Interface contacts:
Residue Q282 in chain A interacts with residue F16 in chain B (closest heavy-atom distance 3.0 Å).
Residue L234 in chain A is in contact with residue W11 in chain B (closest heavy-atom distance 3.8 Å).
Residue F283 in chain A is in contact with residue F16 in chain B (closest heavy-atom distance 3.5 Å).
Residue E208 in chain A contacts residue S8 in chain B (closest heavy-atom distance 2.9 Å).
Residue M232 in chain A interacts with residue W11 in chain B (closest heavy-atom distance 3.5 Å).
Residue V226 in chain A interacts with residue H7 in chain B (closest heavy-atom distance 4.5 Å).
Residue P235 in chain A interacts with residue L10 in chain B (closest heavy-atom distance 3.8 Å).
Residue T211 in chain A contacts residue K4 in chain B (closest heavy-atom distance 2.7 Å).
Residue I281 in chain A interacts with residue F16 in chain B (closest heavy-atom distance 3.6 Å).
Residue K224 in chain A is in contact with residue L10 in chain B (closest heavy-atom distance 3.6 Å).
Residue A233 in chain A interacts with residue S8 in chain B (closest heavy-atom distance 3.5 Å).
Residue A233 in chain A interacts with residue T9 in chain B (closest heavy-atom distance 2.8 Å).
Residue L234 in chain A is in contact with residue L10 in chain B (closest heavy-atom distance 3.8 Å).
Residue R279 in chain A contacts residue E14 in chain B (closest heavy-atom distance 2.8 Å).
Residue Q284 in chain A interacts with residue S17 in chain B (closest heavy-atom distance 3.5 Å).
Residue E206 in chain A is in contact with residue L10 in chain B (closest heavy-atom distance 3.6 Å).
Residue E209 in chain A contacts residue K4 in chain B (closest heavy-atom distance 3.1 Å).
Residue I280 in chain A interacts with residue P13 in chain B (closest heavy-atom distance 4.0 Å).
Residue M271 in chain A contacts residue G15 in chain B (closest heavy-atom distance 3.7 Å).
Residue F283 in chain A is in contact with residue S17 in chain B (closest heavy-atom distance 3.9 Å).
Residue Q282 in chain A contacts residue G15 in chain B (closest heavy-atom distance 3.5 Å).
Residue P235 in chain A is in contact with residue W11 in chain B (closest heavy-atom distance 3.3 Å).
Residue E208 in chain A interacts with residue T9 in chain B (closest heavy-atom distance 3.5 Å).
Residue H198 in chain A is in contact with residue E6 in chain B (closest heavy-atom distance 4.1 Å).
Residue E208 in chain A is in contact with residue H7 in chain B (closest heavy-atom distance 3.6 Å).
Residue E208 in chain A contacts residue L10 in chain B (closest heavy-atom distance 3.1 Å).
Residue A233 in chain A interacts with residue W11 in chain B (closest heavy-atom distance 2.8 Å).
Residue V226 in chain A contacts residue S8 in chain B (closest heavy-atom distance 4.2 Å).
Residue A233 in chain A is in contact with residue L10 in chain B (closest heavy-atom distance 3.5 Å).
Residue F210 in chain A interacts with residue R5 in chain B (closest heavy-atom distance 3.1 Å).
Residue Q282 in chain A interacts with residue P13 in chain B (closest heavy-atom distance 3.1 Å).
Residue F210 in chain A is in contact with residue S8 in chain B (closest heavy-atom distance 3.8 Å).
Residue M232 in chain A is in contact with residue T9 in chain B (closest heavy-atom distance 3.4 Å).
Residue F210 in chain A is in contact with residue K4 in chain B (closest heavy-atom distance 3.7 Å).
Residue F185 in chain A contacts residue W11 in chain B (closest heavy-atom distance 3.7 Å).
Residue Q284 in chain A is in contact with residue F16 in chain B (closest heavy-atom distance 3.1 Å).
Residue G183 in chain A contacts residue W11 in chain B (closest heavy-atom distance 3.4 Å).
Residue I281 in chain A contacts residue E14 in chain B (closest heavy-atom distance 3.5 Å).
Residue G207 in chain A contacts residue L10 in chain B (closest heavy-atom distance 3.5 Å).
Residue Q282 in chain A contacts residue E14 in chain B (closest heavy-atom distance 3.1 Å).
Residue R279 in chain A interacts with residue F16 in chain B (closest heavy-atom distance 4.4 Å).
Residue N184 in chain A interacts with residue W11 in chain B (closest heavy-atom distance 2.7 Å).
Residue L265 in chain A interacts with residue P13 in chain B (closest heavy-atom distance 4.3 Å).
Residue I281 in chain A contacts residue P13 in chain B (closest heavy-atom distance 3.7 Å).
Residue I280 in chain A is in contact with residue W11 in chain B (closest heavy-atom distance 3.6 Å).
Residue G231 in chain A contacts residue T9 in chain B (closest heavy-atom distance 3.0 Å).
Residue F210 in chain A contacts residue E6 in chain B (closest heavy-atom distance 2.9 Å).
Residue G231 in chain A is in contact with residue S8 in chain B (closest heavy-atom distance 3.2 Å).
Residue L234 in chain A contacts residue P13 in chain B (closest heavy-atom distance 4.2 Å).
Residue M232 in chain A interacts with residue L10 in chain B (closest heavy-atom distance 4.0 Å).
Residue E208 in chain A contacts residue E6 in chain B (closest heavy-atom distance 3.5 Å).
Residue V212 in chain A contacts residue E6 in chain B (closest heavy-atom distance 3.6 Å).
Residue E209 in chain A interacts with residue H7 in chain B (closest heavy-atom distance 3.4 Å).
Residue M271 in chain A is in contact with residue F16 in chain B (closest heavy-atom distance 3.5 Å).
Residue P235 in chain A is in contact with residue F12 in chain B (closest heavy-atom distance 3.6 Å).
Residue P235 in chain A is in contact with residue P13 in chain B (closest heavy-atom distance 4.1 Å).
Residue F283 in chain A interacts with residue L18 in chain B (closest heavy-atom distance 3.6 Å).
Residue E204 in chain A contacts residue K4 in chain B (closest heavy-atom distance 4.5 Å).
Residue E209 in chain A contacts residue E6 in chain B (closest heavy-atom distance 3.2 Å).
Residue T211 in chain A contacts residue R5 in chain B (closest heavy-atom distance 4.3 Å).

The following describes two proteins that form a bound complex.

Sequence of chain B:
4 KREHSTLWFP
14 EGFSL

Sequence of chain A:
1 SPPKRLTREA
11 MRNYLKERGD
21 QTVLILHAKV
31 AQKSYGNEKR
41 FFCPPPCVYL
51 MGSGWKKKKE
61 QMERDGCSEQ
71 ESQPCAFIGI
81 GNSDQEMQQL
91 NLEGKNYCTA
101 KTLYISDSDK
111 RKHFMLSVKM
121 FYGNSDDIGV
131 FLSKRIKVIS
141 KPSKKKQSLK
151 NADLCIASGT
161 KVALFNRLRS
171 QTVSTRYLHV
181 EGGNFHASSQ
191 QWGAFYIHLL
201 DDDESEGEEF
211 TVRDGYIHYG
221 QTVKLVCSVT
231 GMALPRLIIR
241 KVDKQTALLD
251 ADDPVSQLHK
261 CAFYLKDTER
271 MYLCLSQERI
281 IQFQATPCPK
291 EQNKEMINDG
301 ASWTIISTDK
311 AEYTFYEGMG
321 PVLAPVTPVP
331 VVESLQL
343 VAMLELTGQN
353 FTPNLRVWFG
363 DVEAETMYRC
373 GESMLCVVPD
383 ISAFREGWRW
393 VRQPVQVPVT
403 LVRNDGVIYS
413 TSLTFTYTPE